Contacts between the two chains:
Residue L99 in chain B is in contact with residue I77 in chain A (closest heavy-atom distance 4.2 Å).
Residue R50 in chain B contacts residue D125 in chain A (closest heavy-atom distance 3.7 Å).
Residue V92 in chain B interacts with residue T133 in chain A (closest heavy-atom distance 3.8 Å).
Residue L54 in chain B contacts residue R132 in chain A (closest heavy-atom distance 3.5 Å).
Residue Q58 in chain B is in contact with residue F137 in chain A (closest heavy-atom distance 3.5 Å).
Residue A84 in chain B contacts residue Q126 in chain A (closest heavy-atom distance 4.0 Å).
Residue V91 in chain B contacts residue S81 in chain A (closest heavy-atom distance 3.6 Å).
Residue L99 in chain B interacts with residue M134 in chain A (closest heavy-atom distance 3.9 Å).
Residue V87 in chain B contacts residue Q126 in chain A (closest heavy-atom distance 3.5 Å).
Residue Q58 in chain B is in contact with residue R136 in chain A (closest heavy-atom distance 3.5 Å).
Residue Q98 in chain B interacts with residue S81 in chain A (closest heavy-atom distance 2.9 Å).
Residue V91 in chain B interacts with residue D85 in chain A (closest heavy-atom distance 4.2 Å).
Residue Q98 in chain B is in contact with residue G80 in chain A (closest heavy-atom distance 3.7 Å).
Residue R50 in chain B is in contact with residue L129 in chain A (closest heavy-atom distance 3.7 Å).
Residue I53 in chain B contacts residue L129 in chain A (closest heavy-atom distance 3.7 Å).
Residue T95 in chain B contacts residue M134 in chain A (closest heavy-atom distance 3.7 Å).
Residue S88 in chain B contacts residue L129 in chain A (closest heavy-atom distance 3.3 Å).
Residue Q98 in chain B is in contact with residue E76 in chain A (closest heavy-atom distance 3.9 Å).
Residue W100 in chain B is in contact with residue V141 in chain A (closest heavy-atom distance 3.5 Å).
Residue S88 in chain B is in contact with residue Q126 in chain A (closest heavy-atom distance 2.9 Å).
Residue V92 in chain B contacts residue L129 in chain A (closest heavy-atom distance 3.6 Å).
Residue V91 in chain B interacts with residue L82 in chain A (closest heavy-atom distance 4.1 Å).
Residue S318 in chain B contacts residue P84 in chain A (closest heavy-atom distance 3.4 Å).
Residue R50 in chain B contacts residue Q126 in chain A (closest heavy-atom distance 3.7 Å).
Residue V91 in chain B is in contact with residue Q126 in chain A (closest heavy-atom distance 3.9 Å).
Residue L99 in chain B is in contact with residue V141 in chain A (closest heavy-atom distance 2.8 Å).
Residue L99 in chain B contacts residue P140 in chain A (closest heavy-atom distance 3.5 Å).
Residue L315 in chain B contacts residue P84 in chain A (closest heavy-atom distance 3.1 Å).
Residue L99 in chain B is in contact with residue G138 in chain A (closest heavy-atom distance 4.0 Å).
Residue T95 in chain B contacts residue I77 in chain A (closest heavy-atom distance 4.2 Å).
Residue V87 in chain B interacts with residue D85 in chain A (closest heavy-atom distance 3.5 Å).
Residue D55 in chain B interacts with residue R136 in chain A (closest heavy-atom distance 2.8 Å).
Residue R94 in chain B contacts residue G80 in chain A (closest heavy-atom distance 4.0 Å).
Residue L54 in chain B contacts residue R136 in chain A (closest heavy-atom distance 3.5 Å).
Residue W100 in chain B contacts residue F137 in chain A (closest heavy-atom distance 3.4 Å).
Residue R50 in chain B interacts with residue R132 in chain A (closest heavy-atom distance 2.9 Å).
Residue L54 in chain B is in contact with residue F137 in chain A (closest heavy-atom distance 3.7 Å).
Residue G319 in chain B interacts with residue D85 in chain A (closest heavy-atom distance 3.5 Å).
Residue L57 in chain B interacts with residue F137 in chain A (closest heavy-atom distance 3.7 Å).
Residue V96 in chain B interacts with residue T133 in chain A (closest heavy-atom distance 3.7 Å).
Residue Q98 in chain B interacts with residue R143 in chain A (closest heavy-atom distance 2.8 Å).
Residue L99 in chain B interacts with residue T133 in chain A (closest heavy-atom distance 3.8 Å).
Residue L315 in chain B contacts residue G80 in chain A (closest heavy-atom distance 3.9 Å).
Residue G319 in chain B interacts with residue P84 in chain A (closest heavy-atom distance 3.4 Å).
Residue L99 in chain B contacts residue R143 in chain A (closest heavy-atom distance 3.1 Å).
Residue T95 in chain B interacts with residue T133 in chain A (closest heavy-atom distance 3.7 Å).
Residue T95 in chain B is in contact with residue S81 in chain A (closest heavy-atom distance 2.8 Å).
Residue V320 in chain B contacts residue D85 in chain A (closest heavy-atom distance 3.0 Å).
Residue Q69 in chain B contacts residue V141 in chain A (closest heavy-atom distance 3.8 Å).
Residue V91 in chain B is in contact with residue V130 in chain A (closest heavy-atom distance 3.8 Å).
Residue V91 in chain B contacts residue L129 in chain A (closest heavy-atom distance 3.7 Å).
Residue N101 in chain B contacts residue R143 in chain A (closest heavy-atom distance 3.5 Å).
Residue R94 in chain B is in contact with residue D85 in chain A (closest heavy-atom distance 2.7 Å).
Residue L54 in chain B interacts with residue T133 in chain A (closest heavy-atom distance 3.5 Å).
Residue R94 in chain B contacts residue S81 in chain A (closest heavy-atom distance 3.0 Å).
Residue R94 in chain B is in contact with residue P84 in chain A (closest heavy-atom distance 3.8 Å).
Residue T95 in chain B is in contact with residue V130 in chain A (closest heavy-atom distance 3.8 Å).
Residue N101 in chain B is in contact with residue V141 in chain A (closest heavy-atom distance 3.9 Å).
Residue L99 in chain B is in contact with residue F137 in chain A (closest heavy-atom distance 3.9 Å).
Residue Q98 in chain B is in contact with residue I77 in chain A (closest heavy-atom distance 3.1 Å).

Sequence of chain A:
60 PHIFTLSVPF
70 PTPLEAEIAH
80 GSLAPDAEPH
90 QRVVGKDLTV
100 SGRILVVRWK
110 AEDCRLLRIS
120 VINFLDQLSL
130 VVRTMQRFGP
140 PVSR

Sequence of chain B:
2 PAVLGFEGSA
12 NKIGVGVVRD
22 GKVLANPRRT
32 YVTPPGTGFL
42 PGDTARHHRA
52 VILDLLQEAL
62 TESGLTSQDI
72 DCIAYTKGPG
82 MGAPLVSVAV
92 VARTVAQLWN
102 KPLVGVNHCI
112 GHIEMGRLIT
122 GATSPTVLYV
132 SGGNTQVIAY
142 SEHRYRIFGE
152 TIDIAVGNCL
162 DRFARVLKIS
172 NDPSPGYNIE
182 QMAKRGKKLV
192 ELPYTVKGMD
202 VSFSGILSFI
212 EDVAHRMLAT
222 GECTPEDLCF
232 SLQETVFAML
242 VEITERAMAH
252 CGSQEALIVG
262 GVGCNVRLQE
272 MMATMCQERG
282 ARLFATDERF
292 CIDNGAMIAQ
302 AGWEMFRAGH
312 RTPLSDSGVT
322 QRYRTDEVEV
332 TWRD

The following describes two proteins that form a bound complex.